Residue-level contacts at the interface:
Residue L422 in chain A interacts with residue L23 in chain B (closest heavy-atom distance 4.6 Å).
Residue M430 in chain A interacts with residue F13 in chain B (closest heavy-atom distance 3.5 Å).
Residue K415 in chain A is in contact with residue A26 in chain B (closest heavy-atom distance 4.6 Å).
Residue L419 in chain A is in contact with residue L23 in chain B (closest heavy-atom distance 3.8 Å).
Residue K415 in chain A contacts residue I24 in chain B (closest heavy-atom distance 2.4 Å).
Residue M437 in chain A contacts residue V5 in chain B (closest heavy-atom distance 4.9 Å).
Residue L419 in chain A interacts with residue V20 in chain B (closest heavy-atom distance 4.8 Å).
Residue M437 in chain A is in contact with residue M1 in chain B (closest heavy-atom distance 4.0 Å).
Residue M437 in chain A interacts with residue V9 in chain B (closest heavy-atom distance 4.5 Å).
Residue L419 in chain A is in contact with residue I24 in chain B (closest heavy-atom distance 4.6 Å).
Residue A418 in chain A is in contact with residue L23 in chain B (closest heavy-atom distance 4.7 Å).
Residue K415 in chain A is in contact with residue L23 in chain B (closest heavy-atom distance 3.6 Å).
Residue K415 in chain A contacts residue N25 in chain B (closest heavy-atom distance 4.0 Å).
Residue M430 in chain A is in contact with residue L16 in chain B (closest heavy-atom distance 4.4 Å).

Sequence of chain B:
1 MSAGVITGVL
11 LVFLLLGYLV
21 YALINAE

This data describes a binding interaction between two proteins.

Sequence of chain A:
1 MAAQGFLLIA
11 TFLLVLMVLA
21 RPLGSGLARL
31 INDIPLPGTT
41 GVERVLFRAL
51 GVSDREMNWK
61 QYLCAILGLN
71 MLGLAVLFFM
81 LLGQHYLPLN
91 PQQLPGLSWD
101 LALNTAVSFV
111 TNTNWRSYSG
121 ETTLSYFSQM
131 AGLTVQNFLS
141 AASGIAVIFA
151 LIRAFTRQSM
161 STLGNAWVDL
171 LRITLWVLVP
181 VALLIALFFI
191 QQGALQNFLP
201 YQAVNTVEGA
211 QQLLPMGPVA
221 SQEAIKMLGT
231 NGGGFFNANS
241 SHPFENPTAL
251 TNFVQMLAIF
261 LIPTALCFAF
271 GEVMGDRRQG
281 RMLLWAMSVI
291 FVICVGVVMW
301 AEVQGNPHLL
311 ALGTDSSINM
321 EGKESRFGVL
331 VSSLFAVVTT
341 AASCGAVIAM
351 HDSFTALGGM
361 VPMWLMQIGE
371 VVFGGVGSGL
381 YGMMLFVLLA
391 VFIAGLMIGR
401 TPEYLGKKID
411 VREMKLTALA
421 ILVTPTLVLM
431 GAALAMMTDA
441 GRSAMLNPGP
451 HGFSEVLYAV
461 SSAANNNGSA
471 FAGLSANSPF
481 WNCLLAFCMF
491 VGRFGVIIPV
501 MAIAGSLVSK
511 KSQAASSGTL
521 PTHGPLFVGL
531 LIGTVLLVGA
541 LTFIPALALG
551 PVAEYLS